The following describes two proteins that form a bound complex.

Sequence of chain B:
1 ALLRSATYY

Residue-level contacts at the interface:
Residue Y99 in chain A contacts residue L2 in chain B (closest heavy-atom distance 3.6 Å).
Residue D116 in chain A interacts with residue Y9 in chain B (closest heavy-atom distance 2.4 Å).
Residue E152 in chain A contacts residue T7 in chain B (closest heavy-atom distance 2.5 Å).
Residue D77 in chain A contacts residue Y8 in chain B (closest heavy-atom distance 3.3 Å).
Residue T143 in chain A is in contact with residue Y9 in chain B (closest heavy-atom distance 2.7 Å).
Residue L81 in chain A interacts with residue Y9 in chain B (closest heavy-atom distance 3.7 Å).
Residue W147 in chain A interacts with residue T7 in chain B (closest heavy-atom distance 3.3 Å).
Residue M45 in chain A interacts with residue L2 in chain B (closest heavy-atom distance 3.8 Å).
Residue G155 in chain A is in contact with residue L3 in chain B (closest heavy-atom distance 4.2 Å).
Residue K146 in chain A interacts with residue Y8 in chain B (closest heavy-atom distance 4.3 Å).
Residue Y171 in chain A contacts residue A1 in chain B (closest heavy-atom distance 2.6 Å).
Residue L5 in chain A is in contact with residue A1 in chain B (closest heavy-atom distance 4.1 Å).
Residue R97 in chain A contacts residue Y9 in chain B (closest heavy-atom distance 4.2 Å).
Residue R62 in chain A is in contact with residue A1 in chain B (closest heavy-atom distance 3.9 Å).
Residue I24 in chain A is in contact with residue L2 in chain B (closest heavy-atom distance 4.1 Å).
Residue G155 in chain A contacts residue S5 in chain B (closest heavy-atom distance 4.9 Å).
Residue V150 in chain A interacts with residue T7 in chain B (closest heavy-atom distance 4.7 Å).
Residue E63 in chain A interacts with residue A1 in chain B (closest heavy-atom distance 3.3 Å).
Residue Y99 in chain A interacts with residue L3 in chain B (closest heavy-atom distance 3.3 Å).
Residue I66 in chain A contacts residue R4 in chain B (closest heavy-atom distance 3.5 Å).
Residue I66 in chain A interacts with residue L3 in chain B (closest heavy-atom distance 3.6 Å).
Residue D77 in chain A contacts residue T7 in chain B (closest heavy-atom distance 3.7 Å).
Residue N73 in chain A is in contact with residue A6 in chain B (closest heavy-atom distance 3.6 Å).
Residue Y59 in chain A contacts residue A1 in chain B (closest heavy-atom distance 4.2 Å).
Residue Y84 in chain A interacts with residue Y9 in chain B (closest heavy-atom distance 2.7 Å).
Residue S67 in chain A interacts with residue L2 in chain B (closest heavy-atom distance 3.5 Å).
Residue Y74 in chain A interacts with residue Y9 in chain B (closest heavy-atom distance 2.7 Å).
Residue I66 in chain A contacts residue L2 in chain B (closest heavy-atom distance 3.8 Å).
Residue E156 in chain A is in contact with residue S5 in chain B (closest heavy-atom distance 4.9 Å).
Residue E152 in chain A is in contact with residue S5 in chain B (closest heavy-atom distance 3.5 Å).
Residue Y159 in chain A is in contact with residue A1 in chain B (closest heavy-atom distance 2.6 Å).
Residue R163 in chain A is in contact with residue L2 in chain B (closest heavy-atom distance 3.8 Å).
Residue Y159 in chain A interacts with residue L2 in chain B (closest heavy-atom distance 3.8 Å).
Residue N73 in chain A is in contact with residue Y8 in chain B (closest heavy-atom distance 3.6 Å).
Residue K146 in chain A interacts with residue Y9 in chain B (closest heavy-atom distance 2.7 Å).
Residue I142 in chain A is in contact with residue Y9 in chain B (closest heavy-atom distance 4.8 Å).
Residue E69 in chain A interacts with residue R4 in chain B (closest heavy-atom distance 2.6 Å).
Residue W147 in chain A is in contact with residue Y8 in chain B (closest heavy-atom distance 3.0 Å).
Residue W167 in chain A is in contact with residue A1 in chain B (closest heavy-atom distance 3.7 Å).
Residue Y7 in chain A contacts residue L2 in chain B (closest heavy-atom distance 3.5 Å).
Residue Y123 in chain A interacts with residue Y9 in chain B (closest heavy-atom distance 3.9 Å).
Residue Y7 in chain A contacts residue A1 in chain B (closest heavy-atom distance 2.7 Å).
Residue R114 in chain A is in contact with residue Y9 in chain B (closest heavy-atom distance 3.5 Å).
Residue T80 in chain A contacts residue Y9 in chain B (closest heavy-atom distance 3.6 Å).
Residue V76 in chain A contacts residue Y8 in chain B (closest heavy-atom distance 3.6 Å).
Residue N73 in chain A is in contact with residue T7 in chain B (closest heavy-atom distance 3.8 Å).
Residue I95 in chain A contacts residue Y9 in chain B (closest heavy-atom distance 4.0 Å).
Residue Y9 in chain A is in contact with residue L3 in chain B (closest heavy-atom distance 4.1 Å).
Residue Y159 in chain A is in contact with residue L3 in chain B (closest heavy-atom distance 3.4 Å).
Residue R163 in chain A is in contact with residue A1 in chain B (closest heavy-atom distance 3.9 Å).
Residue W147 in chain A interacts with residue Y9 in chain B (closest heavy-atom distance 4.0 Å).
Residue Y9 in chain A interacts with residue L2 in chain B (closest heavy-atom distance 3.7 Å).
Residue R97 in chain A contacts residue S5 in chain B (closest heavy-atom distance 4.9 Å).
Residue R97 in chain A interacts with residue L3 in chain B (closest heavy-atom distance 4.0 Å).
Residue E63 in chain A contacts residue L2 in chain B (closest heavy-atom distance 2.8 Å).
Residue E156 in chain A contacts residue L3 in chain B (closest heavy-atom distance 3.4 Å).
Residue D77 in chain A contacts residue Y9 in chain B (closest heavy-atom distance 2.9 Å).

Sequence of chain A:
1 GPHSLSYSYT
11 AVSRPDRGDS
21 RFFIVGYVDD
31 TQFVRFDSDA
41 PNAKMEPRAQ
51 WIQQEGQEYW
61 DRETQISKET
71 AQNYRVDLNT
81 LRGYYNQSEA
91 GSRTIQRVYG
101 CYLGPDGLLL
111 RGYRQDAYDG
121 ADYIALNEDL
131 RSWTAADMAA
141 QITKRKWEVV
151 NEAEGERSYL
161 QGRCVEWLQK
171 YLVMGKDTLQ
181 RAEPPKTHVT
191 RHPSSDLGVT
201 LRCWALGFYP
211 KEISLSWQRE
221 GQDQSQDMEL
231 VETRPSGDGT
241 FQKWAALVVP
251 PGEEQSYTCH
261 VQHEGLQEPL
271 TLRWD